Sequence of chain B:
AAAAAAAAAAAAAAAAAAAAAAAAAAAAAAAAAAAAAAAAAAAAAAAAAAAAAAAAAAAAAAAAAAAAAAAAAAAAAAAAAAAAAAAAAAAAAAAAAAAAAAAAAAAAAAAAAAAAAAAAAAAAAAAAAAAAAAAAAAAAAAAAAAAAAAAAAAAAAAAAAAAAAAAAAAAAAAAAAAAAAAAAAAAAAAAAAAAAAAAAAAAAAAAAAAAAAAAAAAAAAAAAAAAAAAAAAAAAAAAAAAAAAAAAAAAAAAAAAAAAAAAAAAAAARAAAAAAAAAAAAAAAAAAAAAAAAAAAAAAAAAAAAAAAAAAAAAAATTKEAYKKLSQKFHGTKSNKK

Residue-level contacts at the interface:
Residue V1770 in chain A interacts with residue A250 in chain B (closest heavy-atom distance 3.7 Å).
Residue L1851 in chain A is in contact with residue A300 in chain B (closest heavy-atom distance 3.7 Å).
Residue D1169 in chain A contacts residue A220 in chain B (closest heavy-atom distance 3.0 Å).
Residue N1968 in chain A is in contact with residue A306 in chain B (closest heavy-atom distance 3.4 Å).
Residue K1463 in chain A is in contact with residue A290 in chain B (closest heavy-atom distance 3.6 Å).
Residue E1178 in chain A contacts residue A219 in chain B (closest heavy-atom distance 3.6 Å).
Residue H1443 in chain A is in contact with residue A288 in chain B (closest heavy-atom distance 3.5 Å).
Residue R1394 in chain A interacts with residue A288 in chain B (closest heavy-atom distance 3.6 Å).
Residue E1174 in chain A interacts with residue A223 in chain B (closest heavy-atom distance 3.3 Å).
Residue G1422 in chain A contacts residue A281 in chain B (closest heavy-atom distance 3.7 Å).
Residue A1420 in chain A contacts residue A279 in chain B (closest heavy-atom distance 3.5 Å).
Residue E1808 in chain A is in contact with residue A245 in chain B (closest heavy-atom distance 3.6 Å).
Residue R1184 in chain A is in contact with residue A212 in chain B (closest heavy-atom distance 3.0 Å).
Residue R1181 in chain A interacts with residue A219 in chain B (closest heavy-atom distance 3.4 Å).
Residue Q1767 in chain A interacts with residue A249 in chain B (closest heavy-atom distance 3.0 Å).
Residue N1391 in chain A interacts with residue A280 in chain B (closest heavy-atom distance 3.5 Å).
Residue A1420 in chain A interacts with residue A281 in chain B (closest heavy-atom distance 3.1 Å).
Residue A1967 in chain A contacts residue A303 in chain B (closest heavy-atom distance 2.9 Å).
Residue R1184 in chain A is in contact with residue A215 in chain B (closest heavy-atom distance 3.6 Å).
Residue R1995 in chain A interacts with residue S335 in chain B (closest heavy-atom distance 3.2 Å).
Residue N1968 in chain A is in contact with residue A303 in chain B (closest heavy-atom distance 3.1 Å).
Residue V1770 in chain A is in contact with residue A256 in chain B (closest heavy-atom distance 3.3 Å).
Residue Y1779 in chain A contacts residue A257 in chain B (closest heavy-atom distance 3.5 Å).
Residue H1855 in chain A is in contact with residue A298 in chain B (closest heavy-atom distance 3.7 Å).
Residue K1766 in chain A interacts with residue A249 in chain B (closest heavy-atom distance 3.0 Å).
Residue Q1767 in chain A interacts with residue A256 in chain B (closest heavy-atom distance 3.2 Å).
Residue H1855 in chain A interacts with residue A299 in chain B (closest heavy-atom distance 3.6 Å).
Residue G1969 in chain A interacts with residue A303 in chain B (closest heavy-atom distance 3.2 Å).
Residue S1804 in chain A is in contact with residue A249 in chain B (closest heavy-atom distance 3.1 Å).
Residue Q1767 in chain A contacts residue A253 in chain B (closest heavy-atom distance 3.7 Å).
Residue N1464 in chain A is in contact with residue A291 in chain B (closest heavy-atom distance 3.6 Å).
Residue S1804 in chain A interacts with residue A246 in chain B (closest heavy-atom distance 3.0 Å).
Residue P1910 in chain A contacts residue H331 in chain B (closest heavy-atom distance 3.5 Å).
Residue N1391 in chain A interacts with residue A283 in chain B (closest heavy-atom distance 3.5 Å).
Residue E1808 in chain A is in contact with residue A246 in chain B (closest heavy-atom distance 3.3 Å).
Residue G1421 in chain A interacts with residue A281 in chain B (closest heavy-atom distance 3.2 Å).
Residue E1523 in chain A interacts with residue A262 in chain B (closest heavy-atom distance 3.5 Å).
Residue V1165 in chain A is in contact with residue A216 in chain B (closest heavy-atom distance 3.5 Å).
Residue H1783 in chain A interacts with residue A259 in chain B (closest heavy-atom distance 3.3 Å).
Residue A1440 in chain A is in contact with residue A288 in chain B (closest heavy-atom distance 3.1 Å).
Residue L2111 in chain A is in contact with residue A303 in chain B (closest heavy-atom distance 3.7 Å).
Residue Q1767 in chain A interacts with residue A250 in chain B (closest heavy-atom distance 2.9 Å).
Residue R1995 in chain A contacts residue N336 in chain B (closest heavy-atom distance 3.5 Å).
Residue N1464 in chain A interacts with residue A290 in chain B (closest heavy-atom distance 3.6 Å).
Residue K1463 in chain A is in contact with residue A291 in chain B (closest heavy-atom distance 3.2 Å).
Residue Q1767 in chain A interacts with residue A252 in chain B (closest heavy-atom distance 3.4 Å).
Residue Y1856 in chain A is in contact with residue A299 in chain B (closest heavy-atom distance 3.3 Å).
Residue A1967 in chain A contacts residue A302 in chain B (closest heavy-atom distance 2.8 Å).
Residue W1988 in chain A is in contact with residue Q328 in chain B (closest heavy-atom distance 3.7 Å).
Residue Y1779 in chain A is in contact with residue A256 in chain B (closest heavy-atom distance 3.1 Å).
Residue D1169 in chain A interacts with residue A216 in chain B (closest heavy-atom distance 2.7 Å).
Residue H1443 in chain A is in contact with residue A285 in chain B (closest heavy-atom distance 3.6 Å).
Residue R1389 in chain A contacts residue A271 in chain B (closest heavy-atom distance 2.9 Å).
Residue S1800 in chain A contacts residue A256 in chain B (closest heavy-atom distance 3.1 Å).
Residue Q1767 in chain A is in contact with residue A251 in chain B (closest heavy-atom distance 3.5 Å).
Residue R1780 in chain A contacts residue A259 in chain B (closest heavy-atom distance 2.6 Å).
Residue S1804 in chain A contacts residue A250 in chain B (closest heavy-atom distance 3.7 Å).
Residue R1389 in chain A interacts with residue A275 in chain B (closest heavy-atom distance 3.3 Å).
Residue Y2112 in chain A is in contact with residue A303 in chain B (closest heavy-atom distance 3.4 Å).
Residue V1770 in chain A contacts residue A249 in chain B (closest heavy-atom distance 3.4 Å).

These two protein chains interact to form a complex.

Sequence of chain A:
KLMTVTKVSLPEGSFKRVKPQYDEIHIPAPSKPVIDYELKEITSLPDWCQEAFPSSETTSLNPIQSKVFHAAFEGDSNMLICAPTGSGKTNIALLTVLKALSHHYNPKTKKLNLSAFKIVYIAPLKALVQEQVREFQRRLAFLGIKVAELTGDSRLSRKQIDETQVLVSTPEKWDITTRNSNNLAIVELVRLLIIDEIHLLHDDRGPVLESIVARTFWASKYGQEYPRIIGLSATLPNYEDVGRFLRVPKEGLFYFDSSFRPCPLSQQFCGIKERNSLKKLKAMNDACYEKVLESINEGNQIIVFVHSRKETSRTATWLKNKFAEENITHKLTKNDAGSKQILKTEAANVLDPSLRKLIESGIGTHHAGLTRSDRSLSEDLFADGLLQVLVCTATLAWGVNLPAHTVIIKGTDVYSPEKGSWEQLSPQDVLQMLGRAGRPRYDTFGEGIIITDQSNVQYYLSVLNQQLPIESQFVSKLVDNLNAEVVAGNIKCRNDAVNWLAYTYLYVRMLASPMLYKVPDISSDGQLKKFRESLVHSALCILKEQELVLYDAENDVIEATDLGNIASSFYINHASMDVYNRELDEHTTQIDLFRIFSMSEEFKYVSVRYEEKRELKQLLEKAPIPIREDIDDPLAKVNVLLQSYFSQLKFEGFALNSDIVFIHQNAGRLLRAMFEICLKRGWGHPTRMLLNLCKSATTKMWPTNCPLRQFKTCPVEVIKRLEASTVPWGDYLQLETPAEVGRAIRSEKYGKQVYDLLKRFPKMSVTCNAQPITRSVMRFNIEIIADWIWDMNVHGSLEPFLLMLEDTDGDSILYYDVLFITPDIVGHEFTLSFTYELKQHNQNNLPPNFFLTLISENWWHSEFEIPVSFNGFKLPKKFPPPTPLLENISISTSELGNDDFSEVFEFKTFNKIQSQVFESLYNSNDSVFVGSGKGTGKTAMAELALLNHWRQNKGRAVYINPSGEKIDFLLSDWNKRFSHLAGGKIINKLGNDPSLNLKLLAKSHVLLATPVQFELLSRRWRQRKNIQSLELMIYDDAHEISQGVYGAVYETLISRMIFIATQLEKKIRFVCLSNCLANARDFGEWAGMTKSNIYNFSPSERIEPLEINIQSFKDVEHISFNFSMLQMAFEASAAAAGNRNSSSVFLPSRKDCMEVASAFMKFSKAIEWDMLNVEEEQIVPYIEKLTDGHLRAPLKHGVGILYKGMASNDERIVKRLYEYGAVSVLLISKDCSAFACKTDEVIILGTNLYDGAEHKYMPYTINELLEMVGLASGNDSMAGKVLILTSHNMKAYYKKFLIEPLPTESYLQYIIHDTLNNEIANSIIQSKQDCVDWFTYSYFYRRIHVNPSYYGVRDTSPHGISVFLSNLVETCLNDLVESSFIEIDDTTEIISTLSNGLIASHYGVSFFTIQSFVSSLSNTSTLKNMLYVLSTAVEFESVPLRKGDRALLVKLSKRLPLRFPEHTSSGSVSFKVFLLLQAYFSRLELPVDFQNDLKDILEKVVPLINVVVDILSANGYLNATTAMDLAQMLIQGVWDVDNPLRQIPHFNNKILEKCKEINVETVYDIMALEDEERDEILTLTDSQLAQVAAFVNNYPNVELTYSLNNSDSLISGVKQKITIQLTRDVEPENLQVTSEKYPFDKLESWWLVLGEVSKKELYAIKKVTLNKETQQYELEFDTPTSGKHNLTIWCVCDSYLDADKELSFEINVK